Sequence of protein 2:
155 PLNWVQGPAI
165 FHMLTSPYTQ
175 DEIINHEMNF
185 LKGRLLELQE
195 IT

Sequence of protein 1:
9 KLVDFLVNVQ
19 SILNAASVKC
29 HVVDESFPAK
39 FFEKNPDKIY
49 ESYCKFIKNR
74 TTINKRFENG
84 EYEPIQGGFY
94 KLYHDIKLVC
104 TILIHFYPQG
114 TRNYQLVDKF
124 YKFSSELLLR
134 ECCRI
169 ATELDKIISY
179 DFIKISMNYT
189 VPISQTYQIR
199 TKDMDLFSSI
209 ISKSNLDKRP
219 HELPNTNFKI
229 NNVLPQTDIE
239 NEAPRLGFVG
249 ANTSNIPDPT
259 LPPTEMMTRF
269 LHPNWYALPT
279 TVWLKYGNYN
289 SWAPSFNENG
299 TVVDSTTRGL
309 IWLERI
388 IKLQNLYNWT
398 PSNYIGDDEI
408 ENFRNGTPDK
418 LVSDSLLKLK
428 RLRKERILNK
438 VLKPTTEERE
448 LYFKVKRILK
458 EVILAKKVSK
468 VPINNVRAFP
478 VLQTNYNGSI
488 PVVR

These two protein chains interact to form a complex.

Interface contacts:
Residue Y274 in protein 1 contacts residue T169 in protein 2 (closest heavy-atom distance 4.1 Å).
Residue P271 in protein 1 interacts with residue Y172 in protein 2 (closest heavy-atom distance 4.4 Å).
Residue P277 in protein 1 is in contact with residue T173 in protein 2 (closest heavy-atom distance 4.4 Å).
Residue Y274 in protein 1 interacts with residue S170 in protein 2 (closest heavy-atom distance 3.2 Å).
Residue L276 in protein 1 interacts with residue T173 in protein 2 (closest heavy-atom distance 4.4 Å).
Residue Y274 in protein 1 is in contact with residue P171 in protein 2 (closest heavy-atom distance 4.0 Å).
Residue A275 in protein 1 interacts with residue T173 in protein 2 (closest heavy-atom distance 3.4 Å).
Residue Y274 in protein 1 contacts residue Y172 in protein 2 (closest heavy-atom distance 3.7 Å).
Residue L276 in protein 1 interacts with residue Y172 in protein 2 (closest heavy-atom distance 3.6 Å).
Residue A275 in protein 1 is in contact with residue Y172 in protein 2 (closest heavy-atom distance 3.7 Å).
Residue P277 in protein 1 is in contact with residue Y172 in protein 2 (closest heavy-atom distance 3.8 Å).